Sequence of the first protein:
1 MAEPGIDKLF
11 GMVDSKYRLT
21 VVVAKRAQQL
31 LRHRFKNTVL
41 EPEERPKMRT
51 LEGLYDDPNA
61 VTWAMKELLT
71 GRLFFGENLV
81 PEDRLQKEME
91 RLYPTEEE

Sequence of the second protein:
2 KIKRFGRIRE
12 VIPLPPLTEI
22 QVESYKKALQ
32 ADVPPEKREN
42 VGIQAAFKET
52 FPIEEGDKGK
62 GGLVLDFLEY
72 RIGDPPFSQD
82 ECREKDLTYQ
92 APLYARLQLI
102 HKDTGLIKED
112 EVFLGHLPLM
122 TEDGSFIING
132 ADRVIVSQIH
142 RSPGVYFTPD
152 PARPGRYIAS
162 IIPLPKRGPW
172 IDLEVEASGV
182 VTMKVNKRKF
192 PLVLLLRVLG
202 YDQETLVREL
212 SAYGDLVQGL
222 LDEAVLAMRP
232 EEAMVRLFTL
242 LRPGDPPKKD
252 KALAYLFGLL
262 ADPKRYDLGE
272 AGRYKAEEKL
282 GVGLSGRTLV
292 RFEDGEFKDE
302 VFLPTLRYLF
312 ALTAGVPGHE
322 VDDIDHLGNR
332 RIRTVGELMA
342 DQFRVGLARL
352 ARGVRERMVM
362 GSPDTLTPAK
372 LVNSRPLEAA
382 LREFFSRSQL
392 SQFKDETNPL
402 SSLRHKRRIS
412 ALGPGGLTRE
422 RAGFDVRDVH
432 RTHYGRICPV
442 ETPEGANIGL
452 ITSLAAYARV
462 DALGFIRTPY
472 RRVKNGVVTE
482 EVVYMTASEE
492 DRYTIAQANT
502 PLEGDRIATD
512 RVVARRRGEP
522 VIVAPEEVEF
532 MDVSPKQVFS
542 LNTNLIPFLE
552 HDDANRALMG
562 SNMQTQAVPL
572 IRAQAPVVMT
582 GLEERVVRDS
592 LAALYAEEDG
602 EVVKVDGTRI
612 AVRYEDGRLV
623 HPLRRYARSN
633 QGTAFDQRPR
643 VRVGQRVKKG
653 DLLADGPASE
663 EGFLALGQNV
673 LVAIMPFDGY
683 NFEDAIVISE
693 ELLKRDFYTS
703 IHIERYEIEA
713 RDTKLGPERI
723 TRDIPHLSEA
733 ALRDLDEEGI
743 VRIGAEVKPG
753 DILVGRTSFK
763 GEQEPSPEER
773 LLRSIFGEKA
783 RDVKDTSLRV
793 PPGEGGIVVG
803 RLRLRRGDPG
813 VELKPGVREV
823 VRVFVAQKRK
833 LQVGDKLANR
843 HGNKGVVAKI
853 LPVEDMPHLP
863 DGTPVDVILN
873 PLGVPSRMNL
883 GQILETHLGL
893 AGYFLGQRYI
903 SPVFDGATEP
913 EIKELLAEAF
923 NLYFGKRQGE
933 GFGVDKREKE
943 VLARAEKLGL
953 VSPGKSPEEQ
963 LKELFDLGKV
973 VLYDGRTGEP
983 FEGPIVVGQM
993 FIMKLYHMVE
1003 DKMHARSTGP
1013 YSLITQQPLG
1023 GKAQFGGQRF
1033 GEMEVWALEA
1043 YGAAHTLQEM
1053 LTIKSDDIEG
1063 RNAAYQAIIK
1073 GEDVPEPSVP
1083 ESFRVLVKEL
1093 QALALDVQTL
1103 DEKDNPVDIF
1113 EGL

Residue-level contacts at the interface:
Residue K1072 in the second protein contacts residue E98 in the first protein (closest heavy-atom distance 2.6 Å).
Residue A1042 in the second protein interacts with residue Y17 in the first protein (closest heavy-atom distance 4.9 Å).
Residue E1074 in the second protein is in contact with residue R32 in the first protein (closest heavy-atom distance 4.0 Å).
Residue Y1043 in the second protein contacts residue Y17 in the first protein (closest heavy-atom distance 3.9 Å).
Residue E1074 in the second protein is in contact with residue L31 in the first protein (closest heavy-atom distance 3.8 Å).
Residue D1075 in the second protein interacts with residue R32 in the first protein (closest heavy-atom distance 2.6 Å).
Residue E1078 in the second protein contacts residue R32 in the first protein (closest heavy-atom distance 3.4 Å).
Residue D1075 in the second protein interacts with residue H33 in the first protein (closest heavy-atom distance 4.3 Å).
Residue G1044 in the second protein is in contact with residue Y17 in the first protein (closest heavy-atom distance 4.5 Å).

The following describes two proteins that form a bound complex.